Sequence of chain A:
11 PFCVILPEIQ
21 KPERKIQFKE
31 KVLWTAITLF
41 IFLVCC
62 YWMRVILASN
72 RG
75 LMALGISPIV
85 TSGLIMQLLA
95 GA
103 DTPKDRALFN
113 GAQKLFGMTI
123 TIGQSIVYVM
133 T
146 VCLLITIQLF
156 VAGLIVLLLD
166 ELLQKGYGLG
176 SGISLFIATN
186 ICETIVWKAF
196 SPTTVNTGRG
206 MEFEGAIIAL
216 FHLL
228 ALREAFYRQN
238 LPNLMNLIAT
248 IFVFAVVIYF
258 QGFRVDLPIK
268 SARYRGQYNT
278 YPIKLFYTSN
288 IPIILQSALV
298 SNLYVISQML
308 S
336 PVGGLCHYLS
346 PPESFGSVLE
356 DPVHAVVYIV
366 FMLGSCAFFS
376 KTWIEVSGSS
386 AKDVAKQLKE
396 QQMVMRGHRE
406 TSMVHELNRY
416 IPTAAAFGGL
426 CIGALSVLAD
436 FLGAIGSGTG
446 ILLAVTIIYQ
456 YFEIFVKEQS

Sequence of chain B:
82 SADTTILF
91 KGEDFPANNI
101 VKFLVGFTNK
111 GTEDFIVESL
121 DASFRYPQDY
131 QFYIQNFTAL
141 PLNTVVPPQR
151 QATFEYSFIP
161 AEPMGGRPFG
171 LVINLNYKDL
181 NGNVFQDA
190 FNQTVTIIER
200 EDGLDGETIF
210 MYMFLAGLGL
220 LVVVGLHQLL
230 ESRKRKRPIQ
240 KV

The following describes two proteins that form a bound complex.

Residue-level contacts at the interface:
Residue E231 in chain A contacts residue F213 in chain B (closest heavy-atom distance 3.2 Å).
Residue Y234 in chain A interacts with residue E198 in chain B (closest heavy-atom distance 3.5 Å).
Residue Y234 in chain A is in contact with residue P163 in chain B (closest heavy-atom distance 3.5 Å).
Residue R230 in chain A contacts residue F213 in chain B (closest heavy-atom distance 4.6 Å).
Residue R235 in chain A interacts with residue M212 in chain B (closest heavy-atom distance 3.0 Å).
Residue Y234 in chain A is in contact with residue E200 in chain B (closest heavy-atom distance 4.3 Å).
Residue F233 in chain A interacts with residue F209 in chain B (closest heavy-atom distance 4.7 Å).
Residue Y234 in chain A is in contact with residue R199 in chain B (closest heavy-atom distance 4.2 Å).
Residue Y234 in chain A is in contact with residue F209 in chain B (closest heavy-atom distance 4.0 Å).
Residue A232 in chain A is in contact with residue M212 in chain B (closest heavy-atom distance 3.6 Å).
Residue A232 in chain A interacts with residue F209 in chain B (closest heavy-atom distance 3.1 Å).
Residue F350 in chain A contacts residue I208 in chain B (closest heavy-atom distance 3.9 Å).
Residue A232 in chain A is in contact with residue F213 in chain B (closest heavy-atom distance 3.6 Å).